Sequence of the first protein:
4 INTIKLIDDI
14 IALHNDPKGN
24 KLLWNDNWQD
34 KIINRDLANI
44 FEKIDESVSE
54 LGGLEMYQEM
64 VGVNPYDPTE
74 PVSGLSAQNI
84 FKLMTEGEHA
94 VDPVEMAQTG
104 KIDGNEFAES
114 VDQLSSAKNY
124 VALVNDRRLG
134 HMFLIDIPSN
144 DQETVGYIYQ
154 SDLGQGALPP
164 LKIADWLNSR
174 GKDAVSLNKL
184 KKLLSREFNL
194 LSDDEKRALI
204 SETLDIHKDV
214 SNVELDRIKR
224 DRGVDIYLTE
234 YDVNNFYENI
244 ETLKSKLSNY

This data describes a binding interaction between two proteins.

Residue-level contacts at the interface:
Residue L54 in the first protein is in contact with residue H68 in the second protein (closest heavy-atom distance 3.5 Å).
Residue G159 in the first protein is in contact with residue Q39 in the second protein (closest heavy-atom distance 3.5 Å).
Residue P74 in the first protein is in contact with residue L71 in the second protein (closest heavy-atom distance 3.7 Å).
Residue W31 in the first protein is in contact with residue E34 in the second protein (closest heavy-atom distance 3.0 Å).
Residue Q81 in the first protein contacts residue E34 in the second protein (closest heavy-atom distance 2.9 Å).
Residue V97 in the first protein is in contact with residue G35 in the second protein (closest heavy-atom distance 3.9 Å).
Residue G77 in the first protein interacts with residue I36 in the second protein (closest heavy-atom distance 3.6 Å).
Residue E73 in the first protein is in contact with residue L73 in the second protein (closest heavy-atom distance 2.9 Å).
Residue L78 in the first protein contacts residue I36 in the second protein (closest heavy-atom distance 3.6 Å).
Residue V75 in the first protein interacts with residue L73 in the second protein (closest heavy-atom distance 3.9 Å).
Residue Q158 in the first protein contacts residue R74 in the second protein (closest heavy-atom distance 2.6 Å).
Residue V75 in the first protein is in contact with residue Q40 in the second protein (closest heavy-atom distance 3.3 Å).
Residue Q101 in the first protein interacts with residue E32 in the second protein (closest heavy-atom distance 3.1 Å).
Residue S50 in the first protein contacts residue G10 in the second protein (closest heavy-atom distance 3.7 Å).
Residue V97 in the first protein interacts with residue K33 in the second protein (closest heavy-atom distance 3.6 Å).
Residue N128 in the first protein interacts with residue P37 in the second protein (closest heavy-atom distance 3.9 Å).
Residue M135 in the first protein contacts residue P37 in the second protein (closest heavy-atom distance 3.5 Å).
Residue Q81 in the first protein contacts residue G35 in the second protein (closest heavy-atom distance 3.3 Å).
Residue V64 in the first protein interacts with residue V70 in the second protein (closest heavy-atom distance 3.8 Å).
Residue V97 in the first protein interacts with residue E32 in the second protein (closest heavy-atom distance 3.8 Å).
Residue S76 in the first protein is in contact with residue Q40 in the second protein (closest heavy-atom distance 2.5 Å).
Residue D29 in the first protein interacts with residue T7 in the second protein (closest heavy-atom distance 2.7 Å).
Residue L156 in the first protein is in contact with residue A72 in the second protein (closest heavy-atom distance 3.7 Å).
Residue K165 in the first protein contacts residue L73 in the second protein (closest heavy-atom distance 3.9 Å).
Residue L164 in the first protein interacts with residue L73 in the second protein (closest heavy-atom distance 3.9 Å).
Residue M135 in the first protein contacts residue G35 in the second protein (closest heavy-atom distance 3.5 Å).
Residue G133 in the first protein interacts with residue Q39 in the second protein (closest heavy-atom distance 3.5 Å).
Residue S50 in the first protein is in contact with residue K6 in the second protein (closest heavy-atom distance 3.5 Å).
Residue L156 in the first protein interacts with residue L73 in the second protein (closest heavy-atom distance 3.8 Å).
Residue M63 in the first protein interacts with residue G47 in the second protein (closest heavy-atom distance 3.5 Å).
Residue D29 in the first protein interacts with residue K11 in the second protein (closest heavy-atom distance 2.8 Å).
Residue P68 in the first protein interacts with residue L8 in the second protein (closest heavy-atom distance 3.5 Å).
Residue G77 in the first protein contacts residue Q40 in the second protein (closest heavy-atom distance 2.6 Å).
Residue K46 in the first protein is in contact with residue T9 in the second protein (closest heavy-atom distance 3.3 Å).
Residue G133 in the first protein is in contact with residue P37 in the second protein (closest heavy-atom distance 3.9 Å).
Residue V75 in the first protein interacts with residue L71 in the second protein (closest heavy-atom distance 3.2 Å).
Residue D29 in the first protein contacts residue T9 in the second protein (closest heavy-atom distance 2.6 Å).
Residue K46 in the first protein is in contact with residue K11 in the second protein (closest heavy-atom distance 3.5 Å).
Residue K46 in the first protein interacts with residue G10 in the second protein (closest heavy-atom distance 3.1 Å).
Residue L78 in the first protein is in contact with residue L71 in the second protein (closest heavy-atom distance 3.3 Å).
Residue E73 in the first protein is in contact with residue L71 in the second protein (closest heavy-atom distance 4.1 Å).
Residue D155 in the first protein interacts with residue L73 in the second protein (closest heavy-atom distance 3.5 Å).
Residue T72 in the first protein is in contact with residue L8 in the second protein (closest heavy-atom distance 3.6 Å).
Residue M63 in the first protein contacts residue I44 in the second protein (closest heavy-atom distance 3.3 Å).
Residue Q158 in the first protein contacts residue Q39 in the second protein (closest heavy-atom distance 2.8 Å).
Residue P74 in the first protein contacts residue L73 in the second protein (closest heavy-atom distance 3.4 Å).
Residue M63 in the first protein interacts with residue S46 in the second protein (closest heavy-atom distance 2.8 Å).
Residue L156 in the first protein is in contact with residue R74 in the second protein (closest heavy-atom distance 3.9 Å).
Residue W31 in the first protein interacts with residue K11 in the second protein (closest heavy-atom distance 3.3 Å).
Residue V75 in the first protein interacts with residue A72 in the second protein (closest heavy-atom distance 3.5 Å).
Residue E53 in the first protein contacts residue K6 in the second protein (closest heavy-atom distance 3.3 Å).
Residue Y60 in the first protein is in contact with residue L8 in the second protein (closest heavy-atom distance 4.0 Å).
Residue L132 in the first protein is in contact with residue Q39 in the second protein (closest heavy-atom distance 2.8 Å).
Residue E73 in the first protein interacts with residue A72 in the second protein (closest heavy-atom distance 3.2 Å).
Residue V97 in the first protein contacts residue E34 in the second protein (closest heavy-atom distance 3.4 Å).
Residue L156 in the first protein contacts residue Q40 in the second protein (closest heavy-atom distance 3.6 Å).
Residue L156 in the first protein interacts with residue R42 in the second protein (closest heavy-atom distance 3.9 Å).
Residue V64 in the first protein is in contact with residue H68 in the second protein (closest heavy-atom distance 3.6 Å).
Residue N28 in the first protein contacts residue T9 in the second protein (closest heavy-atom distance 3.7 Å).
Residue R130 in the first protein interacts with residue E31 in the second protein (closest heavy-atom distance 2.7 Å).

Sequence of the second protein:
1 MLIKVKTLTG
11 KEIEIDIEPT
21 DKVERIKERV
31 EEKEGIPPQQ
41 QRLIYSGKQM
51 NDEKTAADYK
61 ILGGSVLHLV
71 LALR